Sequence of the second protein:
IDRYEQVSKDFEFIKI

Contacts between the two chains:
Residue V221 in the first protein interacts with residue F356 in the second protein (closest heavy-atom distance 3.6 Å).
Residue F362 in the first protein contacts residue Y347 in the second protein (closest heavy-atom distance 3.4 Å).
Residue F362 in the first protein contacts residue R346 in the second protein (closest heavy-atom distance 4.4 Å).
Residue H227 in the first protein contacts residue E348 in the second protein (closest heavy-atom distance 3.6 Å).
Residue M372 in the first protein interacts with residue S351 in the second protein (closest heavy-atom distance 4.0 Å).
Residue P365 in the first protein is in contact with residue Y347 in the second protein (closest heavy-atom distance 3.5 Å).
Residue S224 in the first protein is in contact with residue I357 in the second protein (closest heavy-atom distance 4.0 Å).
Residue M222 in the first protein interacts with residue I359 in the second protein (closest heavy-atom distance 3.5 Å).
Residue S363 in the first protein is in contact with residue Y347 in the second protein (closest heavy-atom distance 3.2 Å).
Residue M222 in the first protein is in contact with residue K358 in the second protein (closest heavy-atom distance 4.3 Å).
Residue N361 in the first protein interacts with residue D345 in the second protein (closest heavy-atom distance 2.9 Å).
Residue V221 in the first protein interacts with residue K358 in the second protein (closest heavy-atom distance 3.4 Å).
Residue Q230 in the first protein interacts with residue Y347 in the second protein (closest heavy-atom distance 3.4 Å).
Residue M372 in the first protein contacts residue F354 in the second protein (closest heavy-atom distance 3.5 Å).
Residue M372 in the first protein contacts residue K352 in the second protein (closest heavy-atom distance 4.5 Å).
Residue M344 in the first protein interacts with residue D345 in the second protein (closest heavy-atom distance 3.9 Å).
Residue Y519 in the first protein contacts residue I359 in the second protein (closest heavy-atom distance 4.3 Å).
Residue R511 in the first protein interacts with residue I357 in the second protein (closest heavy-atom distance 3.4 Å).
Residue N361 in the first protein contacts residue Q349 in the second protein (closest heavy-atom distance 3.8 Å).
Residue R511 in the first protein interacts with residue K358 in the second protein (closest heavy-atom distance 3.7 Å).
Residue Q228 in the first protein interacts with residue E348 in the second protein (closest heavy-atom distance 3.5 Å).
Residue E220 in the first protein interacts with residue I359 in the second protein (closest heavy-atom distance 3.5 Å).
Residue F362 in the first protein interacts with residue D345 in the second protein (closest heavy-atom distance 3.5 Å).
Residue I515 in the first protein contacts residue I359 in the second protein (closest heavy-atom distance 3.5 Å).
Residue N361 in the first protein is in contact with residue Y347 in the second protein (closest heavy-atom distance 3.3 Å).
Residue M344 in the first protein is in contact with residue R346 in the second protein (closest heavy-atom distance 3.1 Å).
Residue K501 in the first protein is in contact with residue F356 in the second protein (closest heavy-atom distance 3.6 Å).
Residue V231 in the first protein contacts residue I344 in the second protein (closest heavy-atom distance 2.9 Å).
Residue I293 in the first protein contacts residue D345 in the second protein (closest heavy-atom distance 4.6 Å).
Residue T364 in the first protein is in contact with residue Y347 in the second protein (closest heavy-atom distance 4.0 Å).
Residue S373 in the first protein is in contact with residue F356 in the second protein (closest heavy-atom distance 3.8 Å).
Residue Q368 in the first protein interacts with residue Q349 in the second protein (closest heavy-atom distance 4.8 Å).
Residue R511 in the first protein contacts residue I359 in the second protein (closest heavy-atom distance 4.4 Å).
Residue V221 in the first protein is in contact with residue I357 in the second protein (closest heavy-atom distance 3.2 Å).
Residue M222 in the first protein contacts residue E355 in the second protein (closest heavy-atom distance 4.3 Å).
Residue P365 in the first protein interacts with residue E348 in the second protein (closest heavy-atom distance 4.2 Å).
Residue M222 in the first protein is in contact with residue I357 in the second protein (closest heavy-atom distance 3.2 Å).
Residue V223 in the first protein contacts residue E355 in the second protein (closest heavy-atom distance 3.5 Å).
Residue I518 in the first protein is in contact with residue I359 in the second protein (closest heavy-atom distance 3.7 Å).
Residue R369 in the first protein contacts residue F354 in the second protein (closest heavy-atom distance 3.1 Å).
Residue V503 in the first protein is in contact with residue F356 in the second protein (closest heavy-atom distance 4.7 Å).
Residue N361 in the first protein is in contact with residue R346 in the second protein (closest heavy-atom distance 3.5 Å).
Residue Q368 in the first protein interacts with residue E348 in the second protein (closest heavy-atom distance 2.9 Å).
Residue P226 in the first protein is in contact with residue E348 in the second protein (closest heavy-atom distance 2.8 Å).
Residue V221 in the first protein is in contact with residue I359 in the second protein (closest heavy-atom distance 4.0 Å).
Residue R369 in the first protein is in contact with residue V350 in the second protein (closest heavy-atom distance 3.2 Å).
Residue L232 in the first protein interacts with residue D345 in the second protein (closest heavy-atom distance 4.0 Å).
Residue T219 in the first protein contacts residue K358 in the second protein (closest heavy-atom distance 3.1 Å).
Residue E220 in the first protein contacts residue K358 in the second protein (closest heavy-atom distance 2.5 Å).
Residue S224 in the first protein is in contact with residue E355 in the second protein (closest heavy-atom distance 3.8 Å).
Residue Q368 in the first protein interacts with residue R346 in the second protein (closest heavy-atom distance 3.9 Å).
Residue M222 in the first protein contacts residue F356 in the second protein (closest heavy-atom distance 3.9 Å).
Residue Q368 in the first protein interacts with residue Y347 in the second protein (closest heavy-atom distance 3.4 Å).
Residue V358 in the first protein interacts with residue R346 in the second protein (closest heavy-atom distance 4.8 Å).
Residue V223 in the first protein interacts with residue F356 in the second protein (closest heavy-atom distance 3.9 Å).
Residue T233 in the first protein is in contact with residue I344 in the second protein (closest heavy-atom distance 4.7 Å).
Residue R369 in the first protein contacts residue S351 in the second protein (closest heavy-atom distance 3.7 Å).
Residue L232 in the first protein contacts residue I344 in the second protein (closest heavy-atom distance 3.4 Å).
Residue V376 in the first protein is in contact with residue F354 in the second protein (closest heavy-atom distance 4.4 Å).
Residue R522 in the first protein contacts residue I359 in the second protein (closest heavy-atom distance 4.5 Å).

These two protein chains interact to form a complex.

Sequence of the first protein:
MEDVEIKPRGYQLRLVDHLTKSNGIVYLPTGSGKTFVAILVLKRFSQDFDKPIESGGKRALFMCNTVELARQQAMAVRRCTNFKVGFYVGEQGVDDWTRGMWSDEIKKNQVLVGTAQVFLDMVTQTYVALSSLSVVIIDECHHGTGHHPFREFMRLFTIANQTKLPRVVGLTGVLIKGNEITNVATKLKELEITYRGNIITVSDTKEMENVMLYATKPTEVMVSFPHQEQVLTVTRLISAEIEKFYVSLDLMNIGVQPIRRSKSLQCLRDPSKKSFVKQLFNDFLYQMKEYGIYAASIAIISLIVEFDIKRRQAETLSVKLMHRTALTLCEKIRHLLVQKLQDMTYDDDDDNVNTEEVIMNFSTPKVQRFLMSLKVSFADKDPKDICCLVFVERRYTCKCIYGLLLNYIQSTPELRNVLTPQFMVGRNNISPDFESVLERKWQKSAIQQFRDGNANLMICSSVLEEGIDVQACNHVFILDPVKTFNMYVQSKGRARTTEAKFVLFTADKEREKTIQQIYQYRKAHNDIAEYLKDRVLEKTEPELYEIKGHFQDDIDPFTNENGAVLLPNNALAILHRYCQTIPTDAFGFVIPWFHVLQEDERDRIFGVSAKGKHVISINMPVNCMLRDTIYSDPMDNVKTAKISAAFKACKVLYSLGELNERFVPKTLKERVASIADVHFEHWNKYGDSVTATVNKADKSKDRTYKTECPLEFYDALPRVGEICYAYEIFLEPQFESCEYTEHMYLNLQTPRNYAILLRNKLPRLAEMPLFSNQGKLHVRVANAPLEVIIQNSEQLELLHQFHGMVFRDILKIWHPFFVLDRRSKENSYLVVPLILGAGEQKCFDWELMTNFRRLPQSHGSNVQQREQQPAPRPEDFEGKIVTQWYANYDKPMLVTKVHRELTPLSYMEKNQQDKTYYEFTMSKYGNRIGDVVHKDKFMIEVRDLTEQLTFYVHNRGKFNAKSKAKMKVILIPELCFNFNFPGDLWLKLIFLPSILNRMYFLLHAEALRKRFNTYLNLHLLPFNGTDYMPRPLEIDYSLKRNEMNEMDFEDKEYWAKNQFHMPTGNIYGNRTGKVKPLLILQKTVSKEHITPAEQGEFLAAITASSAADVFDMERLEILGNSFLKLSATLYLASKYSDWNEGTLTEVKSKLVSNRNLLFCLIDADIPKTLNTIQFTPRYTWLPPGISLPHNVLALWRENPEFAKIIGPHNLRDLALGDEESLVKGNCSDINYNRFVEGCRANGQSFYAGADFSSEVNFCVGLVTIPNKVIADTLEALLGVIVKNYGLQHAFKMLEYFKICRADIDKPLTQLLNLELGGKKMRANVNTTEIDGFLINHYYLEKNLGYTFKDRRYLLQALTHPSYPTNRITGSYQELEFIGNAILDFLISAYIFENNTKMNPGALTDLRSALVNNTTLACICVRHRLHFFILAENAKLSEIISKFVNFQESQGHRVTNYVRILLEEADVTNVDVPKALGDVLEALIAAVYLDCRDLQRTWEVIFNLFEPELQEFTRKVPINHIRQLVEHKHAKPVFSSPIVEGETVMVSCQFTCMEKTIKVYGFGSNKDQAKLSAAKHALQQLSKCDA